Sequence of chain B:
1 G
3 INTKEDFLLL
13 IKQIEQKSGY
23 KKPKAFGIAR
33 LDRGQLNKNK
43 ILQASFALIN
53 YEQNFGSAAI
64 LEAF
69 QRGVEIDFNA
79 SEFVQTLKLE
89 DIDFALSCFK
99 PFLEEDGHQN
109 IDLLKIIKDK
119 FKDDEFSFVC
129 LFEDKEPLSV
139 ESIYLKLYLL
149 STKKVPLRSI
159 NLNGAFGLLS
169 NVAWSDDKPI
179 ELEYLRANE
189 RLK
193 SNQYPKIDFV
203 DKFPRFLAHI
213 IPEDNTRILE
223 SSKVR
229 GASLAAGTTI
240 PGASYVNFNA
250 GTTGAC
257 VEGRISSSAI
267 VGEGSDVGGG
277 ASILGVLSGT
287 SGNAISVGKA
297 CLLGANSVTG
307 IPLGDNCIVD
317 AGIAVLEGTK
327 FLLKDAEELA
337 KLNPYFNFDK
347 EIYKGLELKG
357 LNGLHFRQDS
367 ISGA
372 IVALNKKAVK

Contacts between the two chains:
Residue L221 in chain A is in contact with residue F201 in chain B (closest heavy-atom distance 3.4 Å).
Residue G241 in chain A is in contact with residue S243 in chain B (closest heavy-atom distance 3.3 Å).
Residue R219 in chain A contacts residue R227 in chain B (closest heavy-atom distance 3.5 Å).
Residue E222 in chain A contacts residue S224 in chain B (closest heavy-atom distance 3.8 Å).
Residue G241 in chain A contacts residue K225 in chain B (closest heavy-atom distance 2.9 Å).
Residue R219 in chain A contacts residue F164 in chain B (closest heavy-atom distance 3.8 Å).
Residue R219 in chain A is in contact with residue D203 in chain B (closest heavy-atom distance 3.0 Å).
Residue T218 in chain A is in contact with residue N169 in chain B (closest heavy-atom distance 3.0 Å).
Residue A210 in chain A is in contact with residue Y196 in chain B (closest heavy-atom distance 3.8 Å).
Residue G369 in chain A interacts with residue G369 in chain B (closest heavy-atom distance 3.4 Å).
Residue D216 in chain A is in contact with residue N169 in chain B (closest heavy-atom distance 2.9 Å).
Residue R32 in chain A contacts residue N194 in chain B (closest heavy-atom distance 3.3 Å).
Residue D216 in chain A is in contact with residue L180 in chain B (closest heavy-atom distance 3.8 Å).
Residue I367 in chain A interacts with residue A370 in chain B (closest heavy-atom distance 3.5 Å).
Residue H211 in chain A interacts with residue K191 in chain B (closest heavy-atom distance 2.7 Å).
Residue K176 in chain A is in contact with residue N194 in chain B (closest heavy-atom distance 2.6 Å).
Residue S366 in chain A contacts residue A370 in chain B (closest heavy-atom distance 3.4 Å).
Residue A49 in chain A interacts with residue E187 in chain B (closest heavy-atom distance 3.7 Å).
Residue A242 in chain A is in contact with residue R260 in chain B (closest heavy-atom distance 3.3 Å).
Residue T218 in chain A contacts residue V202 in chain B (closest heavy-atom distance 3.5 Å).
Residue R219 in chain A interacts with residue N169 in chain B (closest heavy-atom distance 3.4 Å).
Residue A317 in chain A contacts residue A320 in chain B (closest heavy-atom distance 3.6 Å).
Residue E222 in chain A contacts residue D200 in chain B (closest heavy-atom distance 3.6 Å).
Residue L221 in chain A contacts residue R227 in chain B (closest heavy-atom distance 3.7 Å).
Residue N302 in chain A interacts with residue R260 in chain B (closest heavy-atom distance 3.2 Å).
Residue A301 in chain A contacts residue S278 in chain B (closest heavy-atom distance 3.5 Å).
Residue I213 in chain A interacts with residue R184 in chain B (closest heavy-atom distance 3.6 Å).
Residue A301 in chain A contacts residue V304 in chain B (closest heavy-atom distance 3.6 Å).
Residue F48 in chain A is in contact with residue K191 in chain B (closest heavy-atom distance 2.8 Å).
Residue S368 in chain A contacts residue S368 in chain B (closest heavy-atom distance 3.2 Å).
Residue N302 in chain A contacts residue S303 in chain B (closest heavy-atom distance 3.1 Å).
Residue E222 in chain A contacts residue R207 in chain B (closest heavy-atom distance 2.8 Å).
Residue N302 in chain A contacts residue G276 in chain B (closest heavy-atom distance 2.9 Å).
Residue L221 in chain A is in contact with residue R207 in chain B (closest heavy-atom distance 2.9 Å).
Residue G241 in chain A interacts with residue A242 in chain B (closest heavy-atom distance 3.4 Å).
Residue I220 in chain A contacts residue V202 in chain B (closest heavy-atom distance 2.8 Å).
Residue Q364 in chain A contacts residue Q364 in chain B (closest heavy-atom distance 3.4 Å).
Residue I213 in chain A contacts residue L183 in chain B (closest heavy-atom distance 3.5 Å).
Residue G275 in chain A is in contact with residue R260 in chain B (closest heavy-atom distance 3.1 Å).
Residue P240 in chain A is in contact with residue K225 in chain B (closest heavy-atom distance 3.6 Å).
Residue D175 in chain A contacts residue K198 in chain B (closest heavy-atom distance 3.6 Å).
Residue G276 in chain A contacts residue R260 in chain B (closest heavy-atom distance 3.5 Å).
Residue R219 in chain A contacts residue V202 in chain B (closest heavy-atom distance 3.3 Å).
Residue I220 in chain A contacts residue F201 in chain B (closest heavy-atom distance 3.2 Å).
Residue D174 in chain A interacts with residue K198 in chain B (closest heavy-atom distance 3.1 Å).
Residue G275 in chain A interacts with residue S278 in chain B (closest heavy-atom distance 3.7 Å).
Residue L221 in chain A interacts with residue Y244 in chain B (closest heavy-atom distance 3.8 Å).
Residue P240 in chain A contacts residue Y244 in chain B (closest heavy-atom distance 3.2 Å).
Residue S223 in chain A is in contact with residue D200 in chain B (closest heavy-atom distance 2.9 Å).
Residue E215 in chain A contacts residue R184 in chain B (closest heavy-atom distance 3.5 Å).
Residue N302 in chain A is in contact with residue N302 in chain B (closest heavy-atom distance 3.4 Å).
Residue I213 in chain A contacts residue Y196 in chain B (closest heavy-atom distance 3.2 Å).
Residue D216 in chain A contacts residue R184 in chain B (closest heavy-atom distance 2.9 Å).
Residue R32 in chain A is in contact with residue K191 in chain B (closest heavy-atom distance 2.8 Å).
Residue P240 in chain A interacts with residue S224 in chain B (closest heavy-atom distance 3.5 Å).
Residue P214 in chain A contacts residue R184 in chain B (closest heavy-atom distance 2.9 Å).
Residue Y146 in chain A contacts residue K191 in chain B (closest heavy-atom distance 3.1 Å).
Residue L209 in chain A contacts residue I199 in chain B (closest heavy-atom distance 3.7 Å).
Residue S366 in chain A interacts with residue K326 in chain B (closest heavy-atom distance 2.7 Å).
Residue L221 in chain A contacts residue D203 in chain B (closest heavy-atom distance 3.5 Å).

These two protein chains interact to form a complex.

Sequence of chain A:
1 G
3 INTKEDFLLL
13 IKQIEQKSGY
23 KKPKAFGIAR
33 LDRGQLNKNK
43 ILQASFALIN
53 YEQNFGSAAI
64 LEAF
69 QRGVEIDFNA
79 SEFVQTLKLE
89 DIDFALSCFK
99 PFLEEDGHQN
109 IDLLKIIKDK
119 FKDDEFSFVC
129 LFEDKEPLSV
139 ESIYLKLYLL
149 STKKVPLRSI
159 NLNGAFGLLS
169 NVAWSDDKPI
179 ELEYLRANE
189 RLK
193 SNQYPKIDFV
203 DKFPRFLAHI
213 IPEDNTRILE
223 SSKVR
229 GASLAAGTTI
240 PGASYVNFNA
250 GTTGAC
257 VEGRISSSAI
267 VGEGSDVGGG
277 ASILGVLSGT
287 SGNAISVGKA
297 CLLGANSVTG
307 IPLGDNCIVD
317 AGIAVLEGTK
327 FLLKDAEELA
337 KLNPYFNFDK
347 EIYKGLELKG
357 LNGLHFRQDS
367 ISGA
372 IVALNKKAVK